Contacts between the two chains:
Residue Y51 in protein 1 contacts residue N9 in protein 2 (closest heavy-atom distance 4.4 Å).
Residue Y56 in protein 1 contacts residue P4 in protein 2 (closest heavy-atom distance 4.7 Å).
Residue Y10 in protein 1 contacts residue P3 in protein 2 (closest heavy-atom distance 3.3 Å).
Residue W38 in protein 1 contacts residue R8 in protein 2 (closest heavy-atom distance 3.6 Å).
Residue Y12 in protein 1 interacts with residue L5 in protein 2 (closest heavy-atom distance 3.8 Å).
Residue W38 in protein 1 interacts with residue L5 in protein 2 (closest heavy-atom distance 4.3 Å).
Residue G36 in protein 1 is in contact with residue N9 in protein 2 (closest heavy-atom distance 3.5 Å).
Residue N55 in protein 1 contacts residue L5 in protein 2 (closest heavy-atom distance 4.8 Å).
Residue W38 in protein 1 interacts with residue P7 in protein 2 (closest heavy-atom distance 3.2 Å).
Residue N55 in protein 1 interacts with residue P6 in protein 2 (closest heavy-atom distance 3.5 Å).
Residue D37 in protein 1 contacts residue P6 in protein 2 (closest heavy-atom distance 3.4 Å).
Residue T16 in protein 1 interacts with residue R8 in protein 2 (closest heavy-atom distance 3.4 Å).
Residue D19 in protein 1 interacts with residue R8 in protein 2 (closest heavy-atom distance 2.7 Å).
Residue D37 in protein 1 interacts with residue P7 in protein 2 (closest heavy-atom distance 3.6 Å).
Residue S54 in protein 1 contacts residue P6 in protein 2 (closest heavy-atom distance 4.7 Å).
Residue Y12 in protein 1 contacts residue R8 in protein 2 (closest heavy-atom distance 3.8 Å).
Residue W38 in protein 1 is in contact with residue P6 in protein 2 (closest heavy-atom distance 3.0 Å).
Residue R15 in protein 1 is in contact with residue R8 in protein 2 (closest heavy-atom distance 3.7 Å).
Residue Y56 in protein 1 is in contact with residue L5 in protein 2 (closest heavy-atom distance 3.4 Å).
Residue P53 in protein 1 interacts with residue P6 in protein 2 (closest heavy-atom distance 3.7 Å).
Residue N55 in protein 1 interacts with residue P3 in protein 2 (closest heavy-atom distance 3.5 Å).
Residue P53 in protein 1 contacts residue L5 in protein 2 (closest heavy-atom distance 4.2 Å).
Residue N55 in protein 1 is in contact with residue P4 in protein 2 (closest heavy-atom distance 2.9 Å).
Residue D37 in protein 1 contacts residue N9 in protein 2 (closest heavy-atom distance 3.2 Å).
Residue W38 in protein 1 contacts residue N9 in protein 2 (closest heavy-atom distance 2.8 Å).
Residue R15 in protein 1 contacts residue L5 in protein 2 (closest heavy-atom distance 3.1 Å).
Residue Y56 in protein 1 is in contact with residue A2 in protein 2 (closest heavy-atom distance 3.5 Å).
Residue Y56 in protein 1 is in contact with residue P3 in protein 2 (closest heavy-atom distance 2.9 Å).
Residue Y10 in protein 1 contacts residue A2 in protein 2 (closest heavy-atom distance 4.1 Å).

Sequence of protein 1:
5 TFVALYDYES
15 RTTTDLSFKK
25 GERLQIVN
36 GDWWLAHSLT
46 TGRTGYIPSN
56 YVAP

These two protein chains interact to form a complex.

Sequence of protein 2:
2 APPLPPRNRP